Sequence of protein 2:
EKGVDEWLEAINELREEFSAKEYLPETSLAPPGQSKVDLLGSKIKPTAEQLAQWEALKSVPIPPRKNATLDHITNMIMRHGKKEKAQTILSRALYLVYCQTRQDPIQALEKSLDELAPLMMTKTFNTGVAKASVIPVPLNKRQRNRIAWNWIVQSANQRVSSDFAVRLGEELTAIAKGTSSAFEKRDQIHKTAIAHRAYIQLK

This data describes a binding interaction between two proteins.

Contacts between the two chains:
Residue N237 in protein 1 interacts with residue A242 in protein 2 (closest heavy-atom distance 3.8 Å).
Residue A233 in protein 1 interacts with residue L246 in protein 2 (closest heavy-atom distance 3.2 Å).
Residue R234 in protein 1 is in contact with residue L246 in protein 2 (closest heavy-atom distance 4.2 Å).

Sequence of protein 1:
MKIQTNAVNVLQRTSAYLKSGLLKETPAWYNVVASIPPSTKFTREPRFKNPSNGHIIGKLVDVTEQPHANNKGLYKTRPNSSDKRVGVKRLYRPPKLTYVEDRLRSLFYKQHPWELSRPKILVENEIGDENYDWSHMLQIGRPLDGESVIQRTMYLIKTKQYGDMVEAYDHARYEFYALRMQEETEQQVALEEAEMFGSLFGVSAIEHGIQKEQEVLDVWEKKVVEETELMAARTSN